Sequence of protein 2:
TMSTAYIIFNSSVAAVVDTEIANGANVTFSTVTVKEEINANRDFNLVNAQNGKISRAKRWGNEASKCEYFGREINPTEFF

The following describes two proteins that form a bound complex.

Contacts between the two chains:
Residue V353 in protein 1 is in contact with residue N33 in protein 2 (closest heavy-atom distance 3.9 Å).
Residue G355 in protein 1 interacts with residue A35 in protein 2 (closest heavy-atom distance 4.8 Å).
Residue E356 in protein 1 is in contact with residue A35 in protein 2 (closest heavy-atom distance 3.1 Å).
Residue S28 in protein 1 is in contact with residue A35 in protein 2 (closest heavy-atom distance 3.4 Å).
Residue L30 in protein 1 contacts residue N33 in protein 2 (closest heavy-atom distance 4.2 Å).
Residue V353 in protein 1 contacts residue A32 in protein 2 (closest heavy-atom distance 4.5 Å).
Residue S28 in protein 1 interacts with residue G34 in protein 2 (closest heavy-atom distance 3.6 Å).
Residue V29 in protein 1 interacts with residue G34 in protein 2 (closest heavy-atom distance 3.7 Å).
Residue V29 in protein 1 contacts residue N33 in protein 2 (closest heavy-atom distance 3.6 Å).
Residue S28 in protein 1 interacts with residue N36 in protein 2 (closest heavy-atom distance 3.7 Å).
Residue A31 in protein 1 contacts residue N33 in protein 2 (closest heavy-atom distance 4.2 Å).
Residue A126 in protein 1 interacts with residue N33 in protein 2 (closest heavy-atom distance 4.6 Å).
Residue E356 in protein 1 is in contact with residue N36 in protein 2 (closest heavy-atom distance 3.9 Å).

Sequence of protein 1:
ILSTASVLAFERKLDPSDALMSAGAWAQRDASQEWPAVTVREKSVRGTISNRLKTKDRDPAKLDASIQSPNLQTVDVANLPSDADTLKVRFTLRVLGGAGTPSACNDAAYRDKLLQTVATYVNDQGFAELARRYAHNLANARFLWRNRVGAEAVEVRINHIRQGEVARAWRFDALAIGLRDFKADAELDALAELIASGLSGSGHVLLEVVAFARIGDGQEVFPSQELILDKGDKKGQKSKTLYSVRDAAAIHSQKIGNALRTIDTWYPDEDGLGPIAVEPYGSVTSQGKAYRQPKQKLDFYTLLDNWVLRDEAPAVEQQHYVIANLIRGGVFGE